Sequence of protein 1:
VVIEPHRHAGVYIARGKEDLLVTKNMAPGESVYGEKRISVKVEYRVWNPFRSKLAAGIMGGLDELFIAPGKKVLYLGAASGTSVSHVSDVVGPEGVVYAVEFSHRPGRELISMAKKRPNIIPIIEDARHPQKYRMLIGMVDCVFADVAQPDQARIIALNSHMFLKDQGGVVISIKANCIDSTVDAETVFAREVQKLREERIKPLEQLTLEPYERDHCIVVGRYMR

This data describes a binding interaction between two proteins.

Residue-level contacts at the interface:
Residue D104 in protein 1 is in contact with residue D130 in protein 2 (closest heavy-atom distance 4.8 Å).
Residue R100 in protein 1 is in contact with residue D130 in protein 2 (closest heavy-atom distance 3.7 Å).
Residue R100 in protein 1 interacts with residue L126 in protein 2 (closest heavy-atom distance 3.8 Å).
Residue R100 in protein 1 is in contact with residue W129 in protein 2 (closest heavy-atom distance 3.2 Å).

Sequence of protein 2:
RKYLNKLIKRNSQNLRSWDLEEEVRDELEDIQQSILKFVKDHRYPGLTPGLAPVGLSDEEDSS